Sequence of protein 2:
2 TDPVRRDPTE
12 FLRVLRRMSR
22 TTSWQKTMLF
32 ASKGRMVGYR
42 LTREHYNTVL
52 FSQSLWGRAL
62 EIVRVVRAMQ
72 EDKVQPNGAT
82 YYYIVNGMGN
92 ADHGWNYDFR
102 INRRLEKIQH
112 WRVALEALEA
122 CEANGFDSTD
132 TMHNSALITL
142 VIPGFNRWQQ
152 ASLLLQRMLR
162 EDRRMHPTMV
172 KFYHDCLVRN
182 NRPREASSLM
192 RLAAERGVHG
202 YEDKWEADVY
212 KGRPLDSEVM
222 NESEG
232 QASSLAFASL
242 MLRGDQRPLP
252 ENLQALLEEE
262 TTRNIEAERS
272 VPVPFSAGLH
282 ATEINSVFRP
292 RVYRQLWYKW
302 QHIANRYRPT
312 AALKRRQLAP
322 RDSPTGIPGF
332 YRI

Sequence of protein 1:
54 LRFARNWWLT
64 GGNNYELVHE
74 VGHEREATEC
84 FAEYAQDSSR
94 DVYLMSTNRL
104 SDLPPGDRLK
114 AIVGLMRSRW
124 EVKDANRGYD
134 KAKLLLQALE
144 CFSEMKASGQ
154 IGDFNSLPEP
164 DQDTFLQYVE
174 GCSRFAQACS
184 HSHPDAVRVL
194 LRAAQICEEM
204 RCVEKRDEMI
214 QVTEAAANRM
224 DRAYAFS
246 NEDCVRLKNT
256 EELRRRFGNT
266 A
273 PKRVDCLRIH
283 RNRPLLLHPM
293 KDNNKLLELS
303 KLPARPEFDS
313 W

Contacts between the two chains:
Residue T132 in protein 2 contacts residue E309 in protein 1 (closest heavy-atom distance 3.2 Å).
Residue R317 in protein 2 interacts with residue L287 in protein 1 (closest heavy-atom distance 4.0 Å).
Residue R295 in protein 2 is in contact with residue K297 in protein 1 (closest heavy-atom distance 3.9 Å).
Residue Y83 in protein 2 is in contact with residue E309 in protein 1 (closest heavy-atom distance 2.4 Å).
Residue A313 in protein 2 is in contact with residue M292 in protein 1 (closest heavy-atom distance 3.7 Å).
Residue A312 in protein 2 interacts with residue L289 in protein 1 (closest heavy-atom distance 4.1 Å).
Residue K315 in protein 2 interacts with residue L289 in protein 1 (closest heavy-atom distance 3.3 Å).
Residue T311 in protein 2 contacts residue M292 in protein 1 (closest heavy-atom distance 2.4 Å).
Residue T311 in protein 2 contacts residue H290 in protein 1 (closest heavy-atom distance 4.5 Å).
Residue W298 in protein 2 is in contact with residue M292 in protein 1 (closest heavy-atom distance 3.7 Å).
Residue R322 in protein 2 is in contact with residue H282 in protein 1 (closest heavy-atom distance 4.0 Å).
Residue R165 in protein 2 contacts residue W313 in protein 1 (closest heavy-atom distance 3.2 Å).
Residue R292 in protein 2 interacts with residue P305 in protein 1 (closest heavy-atom distance 3.7 Å).
Residue R317 in protein 2 contacts residue I281 in protein 1 (closest heavy-atom distance 3.7 Å).
Residue T311 in protein 2 interacts with residue L299 in protein 1 (closest heavy-atom distance 4.2 Å).
Residue P168 in protein 2 is in contact with residue L304 in protein 1 (closest heavy-atom distance 4.2 Å).
Residue T169 in protein 2 interacts with residue L304 in protein 1 (closest heavy-atom distance 3.3 Å).
Residue T132 in protein 2 interacts with residue P308 in protein 1 (closest heavy-atom distance 4.4 Å).
Residue Y299 in protein 2 contacts residue L301 in protein 1 (closest heavy-atom distance 3.9 Å).
Residue Y299 in protein 2 contacts residue S302 in protein 1 (closest heavy-atom distance 3.6 Å).
Residue K315 in protein 2 is in contact with residue H290 in protein 1 (closest heavy-atom distance 4.0 Å).
Residue H167 in protein 2 contacts residue P308 in protein 1 (closest heavy-atom distance 4.5 Å).
Residue H303 in protein 2 interacts with residue S302 in protein 1 (closest heavy-atom distance 3.3 Å).
Residue R309 in protein 2 contacts residue L289 in protein 1 (closest heavy-atom distance 3.4 Å).
Residue W298 in protein 2 contacts residue L298 in protein 1 (closest heavy-atom distance 3.4 Å).
Residue P310 in protein 2 interacts with residue L299 in protein 1 (closest heavy-atom distance 4.1 Å).
Residue D131 in protein 2 contacts residue W313 in protein 1 (closest heavy-atom distance 3.8 Å).
Residue H167 in protein 2 contacts residue P305 in protein 1 (closest heavy-atom distance 3.9 Å).
Residue A312 in protein 2 interacts with residue M292 in protein 1 (closest heavy-atom distance 3.4 Å).
Residue Y332 in protein 2 is in contact with residue L298 in protein 1 (closest heavy-atom distance 4.1 Å).
Residue A312 in protein 2 interacts with residue H290 in protein 1 (closest heavy-atom distance 4.0 Å).
Residue N135 in protein 2 contacts residue W313 in protein 1 (closest heavy-atom distance 3.3 Å).
Residue R309 in protein 2 contacts residue D277 in protein 1 (closest heavy-atom distance 3.3 Å).
Residue K315 in protein 2 is in contact with residue L288 in protein 1 (closest heavy-atom distance 3.7 Å).
Residue T311 in protein 2 interacts with residue P291 in protein 1 (closest heavy-atom distance 3.3 Å).
Residue R165 in protein 2 is in contact with residue D311 in protein 1 (closest heavy-atom distance 3.8 Å).
Residue K315 in protein 2 interacts with residue L287 in protein 1 (closest heavy-atom distance 3.7 Å).
Residue H200 in protein 2 contacts residue S312 in protein 1 (closest heavy-atom distance 4.4 Å).
Residue A313 in protein 2 interacts with residue H290 in protein 1 (closest heavy-atom distance 3.4 Å).
Residue S287 in protein 2 interacts with residue K297 in protein 1 (closest heavy-atom distance 4.4 Å).
Residue M166 in protein 2 interacts with residue W313 in protein 1 (closest heavy-atom distance 3.8 Å).
Residue N286 in protein 2 is in contact with residue K297 in protein 1 (closest heavy-atom distance 3.2 Å).
Residue V288 in protein 2 is in contact with residue K297 in protein 1 (closest heavy-atom distance 4.3 Å).
Residue R165 in protein 2 contacts residue S312 in protein 1 (closest heavy-atom distance 3.9 Å).
Residue H200 in protein 2 contacts residue W313 in protein 1 (closest heavy-atom distance 3.0 Å).
Residue R292 in protein 2 is in contact with residue L301 in protein 1 (closest heavy-atom distance 2.9 Å).
Residue R295 in protein 2 is in contact with residue L301 in protein 1 (closest heavy-atom distance 3.7 Å).
Residue R292 in protein 2 contacts residue L304 in protein 1 (closest heavy-atom distance 3.3 Å).
Residue H167 in protein 2 is in contact with residue W313 in protein 1 (closest heavy-atom distance 4.0 Å).
Residue L314 in protein 2 interacts with residue M292 in protein 1 (closest heavy-atom distance 4.4 Å).
Residue A312 in protein 2 contacts residue P291 in protein 1 (closest heavy-atom distance 4.2 Å).
Residue R292 in protein 2 contacts residue A306 in protein 1 (closest heavy-atom distance 3.9 Å).
Residue K172 in protein 2 contacts residue E300 in protein 1 (closest heavy-atom distance 4.1 Å).
Residue Q318 in protein 2 interacts with residue L289 in protein 1 (closest heavy-atom distance 3.6 Å).
Residue W298 in protein 2 interacts with residue S302 in protein 1 (closest heavy-atom distance 4.3 Å).
Residue T132 in protein 2 is in contact with residue W313 in protein 1 (closest heavy-atom distance 3.8 Å).
Residue R295 in protein 2 interacts with residue L298 in protein 1 (closest heavy-atom distance 4.0 Å).
Residue R316 in protein 2 is in contact with residue L287 in protein 1 (closest heavy-atom distance 4.1 Å).
Residue W298 in protein 2 is in contact with residue L301 in protein 1 (closest heavy-atom distance 3.9 Å).
Residue H167 in protein 2 is in contact with residue L304 in protein 1 (closest heavy-atom distance 4.3 Å).

These two protein chains interact to form a complex.